Sequence of protein 2:
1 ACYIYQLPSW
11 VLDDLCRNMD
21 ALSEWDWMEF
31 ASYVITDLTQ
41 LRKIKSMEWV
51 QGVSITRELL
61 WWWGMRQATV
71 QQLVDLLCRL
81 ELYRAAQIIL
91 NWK

Contacts between the two chains:
Residue W49 in protein 2 interacts with residue V50 in protein 1 (closest heavy-atom distance 3.8 Å).
Residue A21 in protein 2 contacts residue S46 in protein 1 (closest heavy-atom distance 4.2 Å).
Residue W49 in protein 2 contacts residue W49 in protein 1 (closest heavy-atom distance 3.3 Å).
Residue R17 in protein 2 contacts residue K43 in protein 1 (closest heavy-atom distance 4.5 Å).
Residue V50 in protein 2 contacts residue V50 in protein 1 (closest heavy-atom distance 4.7 Å).
Residue W49 in protein 2 contacts residue S46 in protein 1 (closest heavy-atom distance 4.3 Å).
Residue A21 in protein 2 contacts residue R42 in protein 1 (closest heavy-atom distance 4.5 Å).

These two protein chains interact to form a complex.

Sequence of protein 1:
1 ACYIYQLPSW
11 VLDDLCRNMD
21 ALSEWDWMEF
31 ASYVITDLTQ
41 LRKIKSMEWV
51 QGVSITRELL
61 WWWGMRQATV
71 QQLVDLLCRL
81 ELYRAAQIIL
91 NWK